Sequence of chain A:
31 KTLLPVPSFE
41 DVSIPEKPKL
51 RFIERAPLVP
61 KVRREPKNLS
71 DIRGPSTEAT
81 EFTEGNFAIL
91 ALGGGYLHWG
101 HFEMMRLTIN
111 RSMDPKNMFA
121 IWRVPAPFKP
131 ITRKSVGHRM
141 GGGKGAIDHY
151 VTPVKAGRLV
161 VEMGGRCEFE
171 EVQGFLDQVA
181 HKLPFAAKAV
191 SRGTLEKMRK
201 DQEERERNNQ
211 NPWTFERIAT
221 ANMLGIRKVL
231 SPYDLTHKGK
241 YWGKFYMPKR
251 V

Sequence of chain B:
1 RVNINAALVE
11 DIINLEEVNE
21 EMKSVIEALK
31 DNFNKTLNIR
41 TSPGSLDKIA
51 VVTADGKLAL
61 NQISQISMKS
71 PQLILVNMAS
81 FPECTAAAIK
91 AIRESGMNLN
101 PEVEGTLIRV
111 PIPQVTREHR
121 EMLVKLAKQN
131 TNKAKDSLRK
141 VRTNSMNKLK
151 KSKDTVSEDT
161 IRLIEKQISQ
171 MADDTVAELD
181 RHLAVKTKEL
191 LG

These two protein chains interact to form a complex.

Interface contacts:
Residue K134 in chain A is in contact with residue L8 in chain B (closest heavy-atom distance 4.8 Å).
Residue A146 in chain A contacts residue L8 in chain B (closest heavy-atom distance 3.7 Å).
Residue S135 in chain A interacts with residue L8 in chain B (closest heavy-atom distance 3.7 Å).